The following describes two proteins that form a bound complex.

Sequence of chain B:
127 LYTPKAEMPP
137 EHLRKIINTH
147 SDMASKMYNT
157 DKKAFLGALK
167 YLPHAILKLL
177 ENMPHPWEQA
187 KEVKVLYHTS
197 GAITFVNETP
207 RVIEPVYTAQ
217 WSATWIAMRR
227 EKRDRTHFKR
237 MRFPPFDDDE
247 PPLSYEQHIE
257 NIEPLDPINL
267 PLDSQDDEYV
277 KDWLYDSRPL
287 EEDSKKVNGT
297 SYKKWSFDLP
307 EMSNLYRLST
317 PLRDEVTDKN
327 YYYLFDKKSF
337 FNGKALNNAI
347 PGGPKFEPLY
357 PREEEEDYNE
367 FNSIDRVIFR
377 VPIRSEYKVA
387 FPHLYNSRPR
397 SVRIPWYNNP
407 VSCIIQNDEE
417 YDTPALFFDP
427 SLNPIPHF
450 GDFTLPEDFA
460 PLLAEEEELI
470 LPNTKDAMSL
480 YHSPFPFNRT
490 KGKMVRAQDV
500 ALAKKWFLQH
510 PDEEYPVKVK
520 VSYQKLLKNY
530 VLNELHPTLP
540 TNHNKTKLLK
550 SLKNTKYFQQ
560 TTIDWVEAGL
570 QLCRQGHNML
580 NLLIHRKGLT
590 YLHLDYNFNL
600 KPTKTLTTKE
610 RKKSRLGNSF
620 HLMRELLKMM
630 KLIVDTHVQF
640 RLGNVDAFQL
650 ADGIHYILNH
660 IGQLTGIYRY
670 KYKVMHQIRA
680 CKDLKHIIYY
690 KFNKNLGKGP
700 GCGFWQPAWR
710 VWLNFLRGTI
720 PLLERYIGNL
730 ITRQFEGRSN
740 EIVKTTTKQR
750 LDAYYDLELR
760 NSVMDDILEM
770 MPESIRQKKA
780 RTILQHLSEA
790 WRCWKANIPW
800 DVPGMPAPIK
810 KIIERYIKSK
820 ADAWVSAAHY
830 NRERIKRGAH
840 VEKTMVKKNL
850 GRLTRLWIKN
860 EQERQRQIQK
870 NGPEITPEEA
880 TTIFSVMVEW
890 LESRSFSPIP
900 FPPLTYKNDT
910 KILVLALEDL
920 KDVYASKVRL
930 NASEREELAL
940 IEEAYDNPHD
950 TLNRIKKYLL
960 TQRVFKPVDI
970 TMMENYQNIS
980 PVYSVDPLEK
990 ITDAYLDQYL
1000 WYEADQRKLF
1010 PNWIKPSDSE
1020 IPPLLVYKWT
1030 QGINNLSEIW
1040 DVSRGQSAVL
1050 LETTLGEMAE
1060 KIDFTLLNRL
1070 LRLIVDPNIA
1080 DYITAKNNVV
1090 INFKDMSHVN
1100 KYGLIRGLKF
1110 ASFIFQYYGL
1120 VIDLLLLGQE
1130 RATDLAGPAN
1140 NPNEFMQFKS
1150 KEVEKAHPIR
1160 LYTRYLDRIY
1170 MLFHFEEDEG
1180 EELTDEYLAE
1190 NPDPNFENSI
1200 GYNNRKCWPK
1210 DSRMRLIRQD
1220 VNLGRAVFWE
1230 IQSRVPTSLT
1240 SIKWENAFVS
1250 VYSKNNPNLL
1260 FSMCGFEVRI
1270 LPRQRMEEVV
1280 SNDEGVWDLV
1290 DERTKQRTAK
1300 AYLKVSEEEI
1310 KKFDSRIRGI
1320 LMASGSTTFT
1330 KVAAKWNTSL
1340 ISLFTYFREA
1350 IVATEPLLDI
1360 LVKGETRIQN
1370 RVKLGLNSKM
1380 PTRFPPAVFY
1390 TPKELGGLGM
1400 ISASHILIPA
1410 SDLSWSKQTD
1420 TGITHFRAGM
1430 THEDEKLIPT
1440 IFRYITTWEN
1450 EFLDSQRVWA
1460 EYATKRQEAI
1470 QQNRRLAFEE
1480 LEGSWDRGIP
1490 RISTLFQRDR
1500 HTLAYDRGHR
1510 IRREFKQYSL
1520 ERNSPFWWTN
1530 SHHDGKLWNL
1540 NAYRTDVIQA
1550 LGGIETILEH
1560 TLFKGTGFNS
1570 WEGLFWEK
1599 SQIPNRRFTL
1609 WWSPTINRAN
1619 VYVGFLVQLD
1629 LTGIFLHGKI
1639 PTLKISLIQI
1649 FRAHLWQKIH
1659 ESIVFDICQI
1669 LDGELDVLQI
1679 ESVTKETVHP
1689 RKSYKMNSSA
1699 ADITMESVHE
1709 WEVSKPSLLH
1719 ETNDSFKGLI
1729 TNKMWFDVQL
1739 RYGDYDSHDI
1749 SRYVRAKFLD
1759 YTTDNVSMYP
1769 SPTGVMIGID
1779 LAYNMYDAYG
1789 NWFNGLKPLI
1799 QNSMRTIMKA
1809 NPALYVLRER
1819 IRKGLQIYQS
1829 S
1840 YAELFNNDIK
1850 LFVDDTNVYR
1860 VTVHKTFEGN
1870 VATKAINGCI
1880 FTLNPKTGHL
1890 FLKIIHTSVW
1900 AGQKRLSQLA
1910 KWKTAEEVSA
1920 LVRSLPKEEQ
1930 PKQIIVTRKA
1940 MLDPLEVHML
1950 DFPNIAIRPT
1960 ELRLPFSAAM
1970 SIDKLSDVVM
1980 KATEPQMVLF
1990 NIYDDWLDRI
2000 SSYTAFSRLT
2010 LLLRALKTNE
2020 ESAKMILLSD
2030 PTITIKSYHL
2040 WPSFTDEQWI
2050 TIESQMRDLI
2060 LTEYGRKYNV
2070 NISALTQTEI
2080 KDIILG

Sequence of chain A:
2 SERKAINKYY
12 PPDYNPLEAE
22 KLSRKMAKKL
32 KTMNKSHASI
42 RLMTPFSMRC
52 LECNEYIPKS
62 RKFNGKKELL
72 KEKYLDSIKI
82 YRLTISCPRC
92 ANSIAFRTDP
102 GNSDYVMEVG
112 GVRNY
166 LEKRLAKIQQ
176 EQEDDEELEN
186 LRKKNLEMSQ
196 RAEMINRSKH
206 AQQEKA

Interface contacts:
Residue K956 in chain B contacts residue L183 in chain A (closest heavy-atom distance 4.2 Å).
Residue P601 in chain B interacts with residue N8 in chain A (closest heavy-atom distance 3.9 Å).
Residue D245 in chain B contacts residue Y10 in chain A (closest heavy-atom distance 3.3 Å).
Residue T602 in chain B interacts with residue Y10 in chain A (closest heavy-atom distance 3.8 Å).
Residue Q1626 in chain B is in contact with residue N8 in chain A (closest heavy-atom distance 2.8 Å).
Residue K600 in chain B contacts residue Y10 in chain A (closest heavy-atom distance 3.6 Å).
Residue K1656 in chain B is in contact with residue L18 in chain A (closest heavy-atom distance 3.8 Å).
Residue N1077 in chain B interacts with residue R187 in chain A (closest heavy-atom distance 3.4 Å).
Residue D594 in chain B is in contact with residue Y10 in chain A (closest heavy-atom distance 3.4 Å).
Residue D1628 in chain B interacts with residue K9 in chain A (closest heavy-atom distance 3.4 Å).
Residue L959 in chain B interacts with residue L183 in chain A (closest heavy-atom distance 3.8 Å).
Residue Y669 in chain B contacts residue E3 in chain A (closest heavy-atom distance 3.4 Å).
Residue H1652 in chain B interacts with residue E21 in chain A (closest heavy-atom distance 2.9 Å).
Residue K600 in chain B interacts with residue N8 in chain A (closest heavy-atom distance 3.6 Å).
Residue K956 in chain B is in contact with residue L186 in chain A (closest heavy-atom distance 4.0 Å).
Residue N952 in chain B is in contact with residue L183 in chain A (closest heavy-atom distance 3.7 Å).
Residue L959 in chain B is in contact with residue L186 in chain A (closest heavy-atom distance 3.6 Å).
Residue N952 in chain B is in contact with residue D179 in chain A (closest heavy-atom distance 2.6 Å).
Residue K955 in chain B is in contact with residue L183 in chain A (closest heavy-atom distance 3.6 Å).
Residue T904 in chain B is in contact with residue D180 in chain A (closest heavy-atom distance 4.0 Å).
Residue D245 in chain B contacts residue P13 in chain A (closest heavy-atom distance 4.2 Å).
Residue P601 in chain B is in contact with residue Y10 in chain A (closest heavy-atom distance 3.0 Å).
Residue Q1655 in chain B contacts residue L18 in chain A (closest heavy-atom distance 3.6 Å).
Residue Q1626 in chain B interacts with residue I7 in chain A (closest heavy-atom distance 3.7 Å).
Residue D1628 in chain B is in contact with residue N8 in chain A (closest heavy-atom distance 3.0 Å).
Residue D1628 in chain B interacts with residue I7 in chain A (closest heavy-atom distance 3.3 Å).
Residue Q1655 in chain B contacts residue P17 in chain A (closest heavy-atom distance 3.3 Å).
Residue R1689 in chain B contacts residue Y15 in chain A (closest heavy-atom distance 3.1 Å).
Residue N1077 in chain B interacts with residue N190 in chain A (closest heavy-atom distance 3.2 Å).
Residue V1625 in chain B contacts residue N8 in chain A (closest heavy-atom distance 4.0 Å).
Residue R1689 in chain B is in contact with residue Y11 in chain A (closest heavy-atom distance 4.2 Å).
Residue L959 in chain B contacts residue N190 in chain A (closest heavy-atom distance 2.7 Å).
Residue L591 in chain B contacts residue S2 in chain A (closest heavy-atom distance 3.5 Å).
Residue L903 in chain B is in contact with residue L183 in chain A (closest heavy-atom distance 3.9 Å).
Residue R1689 in chain B interacts with residue N16 in chain A (closest heavy-atom distance 3.8 Å).
Residue T960 in chain B contacts residue L186 in chain A (closest heavy-atom distance 4.0 Å).
Residue D1628 in chain B contacts residue Y11 in chain A (closest heavy-atom distance 3.7 Å).
Residue H948 in chain B is in contact with residue D179 in chain A (closest heavy-atom distance 3.1 Å).
Residue H592 in chain B contacts residue Y10 in chain A (closest heavy-atom distance 3.4 Å).
Residue H948 in chain B is in contact with residue Q175 in chain A (closest heavy-atom distance 4.1 Å).
Residue L903 in chain B interacts with residue D180 in chain A (closest heavy-atom distance 2.7 Å).
Residue L605 in chain B contacts residue S2 in chain A (closest heavy-atom distance 3.8 Å).
Residue L1627 in chain B is in contact with residue N8 in chain A (closest heavy-atom distance 3.9 Å).
Residue P601 in chain B contacts residue K9 in chain A (closest heavy-atom distance 3.6 Å).
Residue L959 in chain B interacts with residue R187 in chain A (closest heavy-atom distance 3.7 Å).
Residue P1688 in chain B is in contact with residue N16 in chain A (closest heavy-atom distance 3.6 Å).
Residue K1637 in chain B is in contact with residue E3 in chain A (closest heavy-atom distance 2.4 Å).
Residue L1627 in chain B contacts residue I7 in chain A (closest heavy-atom distance 4.2 Å).
Residue P1639 in chain B is in contact with residue K5 in chain A (closest heavy-atom distance 3.2 Å).
Residue S613 in chain B interacts with residue S2 in chain A (closest heavy-atom distance 3.4 Å).
Residue H948 in chain B contacts residue E176 in chain A (closest heavy-atom distance 3.9 Å).
Residue K1637 in chain B is in contact with residue I7 in chain A (closest heavy-atom distance 3.7 Å).
Residue K1642 in chain B interacts with residue A6 in chain A (closest heavy-atom distance 2.6 Å).
Residue H1652 in chain B is in contact with residue L18 in chain A (closest heavy-atom distance 3.9 Å).
Residue R614 in chain B is in contact with residue S2 in chain A (closest heavy-atom distance 3.8 Å).
Residue H1652 in chain B is in contact with residue P17 in chain A (closest heavy-atom distance 3.4 Å).
Residue R1689 in chain B is in contact with residue P17 in chain A (closest heavy-atom distance 3.7 Å).
Residue V1625 in chain B interacts with residue I7 in chain A (closest heavy-atom distance 3.7 Å).
Residue K1642 in chain B contacts residue I7 in chain A (closest heavy-atom distance 3.4 Å).
Residue R610 in chain B is in contact with residue S2 in chain A (closest heavy-atom distance 3.9 Å).